Sequence of protein 1:
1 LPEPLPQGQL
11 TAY

Sequence of protein 2:
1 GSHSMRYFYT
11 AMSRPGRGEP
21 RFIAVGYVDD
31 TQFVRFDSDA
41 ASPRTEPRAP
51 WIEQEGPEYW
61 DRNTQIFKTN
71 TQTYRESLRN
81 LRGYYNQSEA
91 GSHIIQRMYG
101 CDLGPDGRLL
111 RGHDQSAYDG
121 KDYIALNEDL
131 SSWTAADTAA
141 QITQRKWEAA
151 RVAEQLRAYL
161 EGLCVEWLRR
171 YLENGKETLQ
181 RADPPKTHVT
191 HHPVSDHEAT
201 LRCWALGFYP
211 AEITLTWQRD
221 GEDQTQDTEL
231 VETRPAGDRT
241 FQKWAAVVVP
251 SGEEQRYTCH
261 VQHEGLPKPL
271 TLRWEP

Contacts between the two chains:
Residue I95 in protein 2 interacts with residue Y13 in protein 1 (closest heavy-atom distance 4.0 Å).
Residue T69 in protein 2 contacts residue L5 in protein 1 (closest heavy-atom distance 3.4 Å).
Residue I66 in protein 2 is in contact with residue E3 in protein 1 (closest heavy-atom distance 3.6 Å).
Residue Y171 in protein 2 interacts with residue L1 in protein 1 (closest heavy-atom distance 2.6 Å).
Residue E76 in protein 2 is in contact with residue A12 in protein 1 (closest heavy-atom distance 3.4 Å).
Residue Q65 in protein 2 is in contact with residue L5 in protein 1 (closest heavy-atom distance 4.0 Å).
Residue W147 in protein 2 contacts residue T11 in protein 1 (closest heavy-atom distance 3.6 Å).
Residue V152 in protein 2 interacts with residue T11 in protein 1 (closest heavy-atom distance 3.9 Å).
Residue S77 in protein 2 contacts residue Y13 in protein 1 (closest heavy-atom distance 2.9 Å).
Residue I124 in protein 2 interacts with residue Y13 in protein 1 (closest heavy-atom distance 4.6 Å).
Residue R62 in protein 2 is in contact with residue L1 in protein 1 (closest heavy-atom distance 3.7 Å).
Residue S116 in protein 2 contacts residue Y13 in protein 1 (closest heavy-atom distance 2.7 Å).
Residue Y159 in protein 2 contacts residue P4 in protein 1 (closest heavy-atom distance 3.5 Å).
Residue Y99 in protein 2 contacts residue E3 in protein 1 (closest heavy-atom distance 2.9 Å).
Residue Y74 in protein 2 contacts residue Y13 in protein 1 (closest heavy-atom distance 2.9 Å).
Residue N70 in protein 2 interacts with residue L5 in protein 1 (closest heavy-atom distance 4.4 Å).
Residue T73 in protein 2 interacts with residue T11 in protein 1 (closest heavy-atom distance 4.1 Å).
Residue R97 in protein 2 contacts residue E3 in protein 1 (closest heavy-atom distance 2.8 Å).
Residue A150 in protein 2 contacts residue T11 in protein 1 (closest heavy-atom distance 3.1 Å).
Residue T69 in protein 2 interacts with residue L10 in protein 1 (closest heavy-atom distance 4.0 Å).
Residue Y159 in protein 2 interacts with residue E3 in protein 1 (closest heavy-atom distance 3.6 Å).
Residue Y159 in protein 2 contacts residue L1 in protein 1 (closest heavy-atom distance 2.5 Å).
Residue S77 in protein 2 interacts with residue A12 in protein 1 (closest heavy-atom distance 3.4 Å).
Residue W167 in protein 2 contacts residue L1 in protein 1 (closest heavy-atom distance 3.7 Å).
Residue Y99 in protein 2 contacts residue P2 in protein 1 (closest heavy-atom distance 3.2 Å).
Residue L81 in protein 2 contacts residue Y13 in protein 1 (closest heavy-atom distance 3.6 Å).
Residue N63 in protein 2 is in contact with residue L1 in protein 1 (closest heavy-atom distance 3.8 Å).
Residue K146 in protein 2 contacts residue Y13 in protein 1 (closest heavy-atom distance 3.1 Å).
Residue F67 in protein 2 interacts with residue P2 in protein 1 (closest heavy-atom distance 3.7 Å).
Residue N80 in protein 2 is in contact with residue Y13 in protein 1 (closest heavy-atom distance 2.8 Å).
Residue K146 in protein 2 interacts with residue A12 in protein 1 (closest heavy-atom distance 4.1 Å).
Residue Y9 in protein 2 interacts with residue P2 in protein 1 (closest heavy-atom distance 3.8 Å).
Residue Q96 in protein 2 interacts with residue Y13 in protein 1 (closest heavy-atom distance 4.6 Å).
Residue Y59 in protein 2 contacts residue L1 in protein 1 (closest heavy-atom distance 4.0 Å).
Residue Y84 in protein 2 interacts with residue Y13 in protein 1 (closest heavy-atom distance 2.8 Å).
Residue R62 in protein 2 interacts with residue P4 in protein 1 (closest heavy-atom distance 4.3 Å).
Residue N80 in protein 2 interacts with residue A12 in protein 1 (closest heavy-atom distance 4.0 Å).
Residue K146 in protein 2 is in contact with residue T11 in protein 1 (closest heavy-atom distance 4.1 Å).
Residue W147 in protein 2 contacts residue A12 in protein 1 (closest heavy-atom distance 3.0 Å).
Residue R97 in protein 2 contacts residue Y13 in protein 1 (closest heavy-atom distance 3.7 Å).
Residue W147 in protein 2 is in contact with residue Y13 in protein 1 (closest heavy-atom distance 3.7 Å).
Residue M5 in protein 2 interacts with residue L1 in protein 1 (closest heavy-atom distance 3.8 Å).
Residue Y7 in protein 2 is in contact with residue P2 in protein 1 (closest heavy-atom distance 3.3 Å).
Residue L156 in protein 2 is in contact with residue E3 in protein 1 (closest heavy-atom distance 3.4 Å).
Residue I66 in protein 2 contacts residue P2 in protein 1 (closest heavy-atom distance 3.8 Å).
Residue Y9 in protein 2 contacts residue E3 in protein 1 (closest heavy-atom distance 4.5 Å).
Residue Q155 in protein 2 is in contact with residue E3 in protein 1 (closest heavy-atom distance 4.0 Å).
Residue Y7 in protein 2 interacts with residue L1 in protein 1 (closest heavy-atom distance 2.8 Å).
Residue T73 in protein 2 contacts residue L10 in protein 1 (closest heavy-atom distance 3.4 Å).
Residue Y123 in protein 2 interacts with residue Y13 in protein 1 (closest heavy-atom distance 3.9 Å).
Residue I66 in protein 2 contacts residue L5 in protein 1 (closest heavy-atom distance 4.1 Å).
Residue T143 in protein 2 interacts with residue Y13 in protein 1 (closest heavy-atom distance 2.7 Å).
Residue T73 in protein 2 interacts with residue A12 in protein 1 (closest heavy-atom distance 3.6 Å).
Residue L163 in protein 2 interacts with residue P4 in protein 1 (closest heavy-atom distance 3.7 Å).
Residue Y159 in protein 2 is in contact with residue P2 in protein 1 (closest heavy-atom distance 3.6 Å).
Residue Q155 in protein 2 contacts residue P6 in protein 1 (closest heavy-atom distance 3.5 Å).
Residue L163 in protein 2 interacts with residue L1 in protein 1 (closest heavy-atom distance 4.0 Å).
Residue N70 in protein 2 interacts with residue L10 in protein 1 (closest heavy-atom distance 3.7 Å).
Residue N63 in protein 2 is in contact with residue P2 in protein 1 (closest heavy-atom distance 3.1 Å).
Residue I66 in protein 2 is in contact with residue P4 in protein 1 (closest heavy-atom distance 3.9 Å).

This data describes a binding interaction between two proteins.